Sequence of the second protein:
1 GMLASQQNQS

Contacts between the two chains:
Residue S22 in the first protein interacts with residue Q7 in the second protein (closest heavy-atom distance 2.5 Å).
Residue S23 in the first protein is in contact with residue Q7 in the second protein (closest heavy-atom distance 4.2 Å).
Residue W24 in the first protein contacts residue S5 in the second protein (closest heavy-atom distance 3.3 Å).
Residue Q21 in the first protein interacts with residue Q7 in the second protein (closest heavy-atom distance 3.8 Å).
Residue M26 in the first protein is in contact with residue L3 in the second protein (closest heavy-atom distance 3.7 Å).
Residue Q21 in the first protein is in contact with residue N8 in the second protein (closest heavy-atom distance 4.2 Å).
Residue S23 in the first protein interacts with residue S5 in the second protein (closest heavy-atom distance 4.5 Å).
Residue G25 in the first protein contacts residue L3 in the second protein (closest heavy-atom distance 5.0 Å).
Residue Q21 in the first protein is in contact with residue Q9 in the second protein (closest heavy-atom distance 3.3 Å).

These two protein chains interact to form a complex.

Sequence of the first protein:
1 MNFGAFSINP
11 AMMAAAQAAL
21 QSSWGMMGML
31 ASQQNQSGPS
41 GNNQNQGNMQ